These two protein chains interact to form a complex.

Residue-level contacts at the interface:
Residue K362 in the first protein is in contact with residue E447 in the second protein (closest heavy-atom distance 4.2 Å).
Residue D74 in the first protein is in contact with residue R477 in the second protein (closest heavy-atom distance 4.7 Å).
Residue D74 in the first protein is in contact with residue R478 in the second protein (closest heavy-atom distance 3.9 Å).
Residue R276 in the first protein contacts residue F458 in the second protein (closest heavy-atom distance 4.7 Å).
Residue G71 in the first protein is in contact with residue R477 in the second protein (closest heavy-atom distance 3.9 Å).
Residue Q280 in the first protein is in contact with residue K452 in the second protein (closest heavy-atom distance 3.9 Å).

Sequence of the second protein:
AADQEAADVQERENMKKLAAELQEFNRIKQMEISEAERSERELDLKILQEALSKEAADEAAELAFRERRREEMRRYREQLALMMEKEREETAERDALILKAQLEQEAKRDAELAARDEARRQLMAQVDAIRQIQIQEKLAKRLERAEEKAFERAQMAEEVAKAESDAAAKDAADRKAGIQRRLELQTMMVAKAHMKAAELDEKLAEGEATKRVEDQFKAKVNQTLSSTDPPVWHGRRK

Sequence of the first protein:
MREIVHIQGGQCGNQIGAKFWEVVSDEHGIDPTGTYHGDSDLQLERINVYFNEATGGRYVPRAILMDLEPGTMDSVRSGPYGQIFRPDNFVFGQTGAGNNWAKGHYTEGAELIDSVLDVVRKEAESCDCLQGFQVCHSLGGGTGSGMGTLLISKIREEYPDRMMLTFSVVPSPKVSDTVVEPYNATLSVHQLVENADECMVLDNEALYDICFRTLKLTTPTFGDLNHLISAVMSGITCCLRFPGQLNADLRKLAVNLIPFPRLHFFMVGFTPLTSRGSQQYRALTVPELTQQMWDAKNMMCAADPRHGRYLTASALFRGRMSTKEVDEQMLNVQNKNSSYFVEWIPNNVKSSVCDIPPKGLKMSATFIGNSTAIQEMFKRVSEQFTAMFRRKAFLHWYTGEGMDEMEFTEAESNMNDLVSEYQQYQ